Sequence of protein 2:
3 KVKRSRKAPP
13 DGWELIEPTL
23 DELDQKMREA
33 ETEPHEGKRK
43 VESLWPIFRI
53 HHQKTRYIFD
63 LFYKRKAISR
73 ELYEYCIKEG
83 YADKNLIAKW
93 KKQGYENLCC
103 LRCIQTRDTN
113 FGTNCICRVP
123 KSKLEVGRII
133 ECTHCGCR

Sequence of protein 1:
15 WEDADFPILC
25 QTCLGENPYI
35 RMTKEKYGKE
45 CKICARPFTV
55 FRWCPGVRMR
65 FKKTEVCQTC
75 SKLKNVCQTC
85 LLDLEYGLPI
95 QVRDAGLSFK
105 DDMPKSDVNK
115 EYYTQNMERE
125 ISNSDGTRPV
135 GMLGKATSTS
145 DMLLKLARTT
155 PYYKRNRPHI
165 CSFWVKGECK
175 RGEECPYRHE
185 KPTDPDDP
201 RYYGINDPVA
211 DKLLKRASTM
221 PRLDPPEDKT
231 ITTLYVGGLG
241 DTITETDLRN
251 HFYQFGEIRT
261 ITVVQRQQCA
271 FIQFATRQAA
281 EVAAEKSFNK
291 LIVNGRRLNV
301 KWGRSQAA

Residue-level contacts at the interface:
Residue E178 in protein 1 contacts residue I131 in protein 2 (closest heavy-atom distance 4.1 Å).

This data describes a binding interaction between two proteins.